Sequence of the first protein:
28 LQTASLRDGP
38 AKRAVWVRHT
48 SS

Sequence of the second protein:
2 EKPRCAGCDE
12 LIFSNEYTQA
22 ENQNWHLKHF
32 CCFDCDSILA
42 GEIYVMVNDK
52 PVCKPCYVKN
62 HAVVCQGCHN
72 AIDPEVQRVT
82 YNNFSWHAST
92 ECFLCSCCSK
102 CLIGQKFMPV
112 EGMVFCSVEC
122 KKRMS

These two protein chains interact to form a complex.

Residue-level contacts at the interface:
Residue Y45 in the second protein contacts residue R40 in the first protein (closest heavy-atom distance 3.7 Å).
Residue T81 in the second protein is in contact with residue R34 in the first protein (closest heavy-atom distance 3.3 Å).
Residue Q78 in the second protein is in contact with residue L33 in the first protein (closest heavy-atom distance 3.3 Å).
Residue E43 in the second protein contacts residue A41 in the first protein (closest heavy-atom distance 3.0 Å).
Residue V80 in the second protein is in contact with residue L33 in the first protein (closest heavy-atom distance 3.8 Å).
Residue A41 in the second protein is in contact with residue W43 in the first protein (closest heavy-atom distance 3.7 Å).
Residue G42 in the second protein contacts residue W43 in the first protein (closest heavy-atom distance 3.7 Å).
Residue F94 in the second protein contacts residue A31 in the first protein (closest heavy-atom distance 3.6 Å).
Residue E43 in the second protein contacts residue R40 in the first protein (closest heavy-atom distance 3.6 Å).
Residue Y18 in the second protein contacts residue W43 in the first protein (closest heavy-atom distance 3.9 Å).
Residue Q106 in the second protein interacts with residue A31 in the first protein (closest heavy-atom distance 3.1 Å).
Residue E17 in the second protein interacts with residue W43 in the first protein (closest heavy-atom distance 3.5 Å).
Residue R79 in the second protein is in contact with residue G36 in the first protein (closest heavy-atom distance 3.5 Å).
Residue Q106 in the second protein is in contact with residue T30 in the first protein (closest heavy-atom distance 3.8 Å).
Residue Q20 in the second protein is in contact with residue V42 in the first protein (closest heavy-atom distance 2.9 Å).
Residue Y45 in the second protein contacts residue A38 in the first protein (closest heavy-atom distance 3.5 Å).
Residue E17 in the second protein is in contact with residue V44 in the first protein (closest heavy-atom distance 3.2 Å).
Residue Y18 in the second protein interacts with residue V44 in the first protein (closest heavy-atom distance 2.9 Å).
Residue F108 in the second protein contacts residue Q29 in the first protein (closest heavy-atom distance 2.8 Å).
Residue I44 in the second protein contacts residue R40 in the first protein (closest heavy-atom distance 3.4 Å).
Residue L103 in the second protein is in contact with residue A31 in the first protein (closest heavy-atom distance 3.0 Å).
Residue Y18 in the second protein interacts with residue V42 in the first protein (closest heavy-atom distance 3.9 Å).
Residue A89 in the second protein is in contact with residue L33 in the first protein (closest heavy-atom distance 3.4 Å).
Residue E17 in the second protein contacts residue R45 in the first protein (closest heavy-atom distance 3.5 Å).
Residue P75 in the second protein is in contact with residue A38 in the first protein (closest heavy-atom distance 3.0 Å).
Residue F108 in the second protein contacts residue L28 in the first protein (closest heavy-atom distance 3.1 Å).
Residue Q20 in the second protein contacts residue A41 in the first protein (closest heavy-atom distance 3.8 Å).
Residue V119 in the second protein interacts with residue L28 in the first protein (closest heavy-atom distance 3.9 Å).
Residue G105 in the second protein interacts with residue A31 in the first protein (closest heavy-atom distance 3.4 Å).
Residue N16 in the second protein is in contact with residue H46 in the first protein (closest heavy-atom distance 3.8 Å).
Residue S118 in the second protein is in contact with residue L28 in the first protein (closest heavy-atom distance 3.7 Å).
Residue I44 in the second protein is in contact with residue A38 in the first protein (closest heavy-atom distance 3.9 Å).
Residue F108 in the second protein interacts with residue A31 in the first protein (closest heavy-atom distance 3.8 Å).
Residue I44 in the second protein interacts with residue K39 in the first protein (closest heavy-atom distance 3.5 Å).
Residue P75 in the second protein interacts with residue G36 in the first protein (closest heavy-atom distance 3.0 Å).
Residue V46 in the second protein interacts with residue P37 in the first protein (closest heavy-atom distance 3.7 Å).
Residue K107 in the second protein interacts with residue Q29 in the first protein (closest heavy-atom distance 3.0 Å).
Residue V77 in the second protein is in contact with residue G36 in the first protein (closest heavy-atom distance 3.4 Å).
Residue G42 in the second protein contacts residue A41 in the first protein (closest heavy-atom distance 2.7 Å).
Residue G42 in the second protein is in contact with residue R40 in the first protein (closest heavy-atom distance 2.7 Å).
Residue K107 in the second protein is in contact with residue T30 in the first protein (closest heavy-atom distance 3.5 Å).
Residue L28 in the second protein is in contact with residue W43 in the first protein (closest heavy-atom distance 3.5 Å).
Residue R79 in the second protein interacts with residue R34 in the first protein (closest heavy-atom distance 3.0 Å).
Residue R79 in the second protein interacts with residue L33 in the first protein (closest heavy-atom distance 3.8 Å).
Residue P110 in the second protein interacts with residue Q29 in the first protein (closest heavy-atom distance 3.6 Å).
Residue Q78 in the second protein interacts with residue D35 in the first protein (closest heavy-atom distance 3.0 Å).
Residue A41 in the second protein interacts with residue A41 in the first protein (closest heavy-atom distance 3.8 Å).
Residue K107 in the second protein is in contact with residue L28 in the first protein (closest heavy-atom distance 3.1 Å).
Residue Y45 in the second protein contacts residue K39 in the first protein (closest heavy-atom distance 3.0 Å).
Residue L40 in the second protein interacts with residue A41 in the first protein (closest heavy-atom distance 3.3 Å).
Residue Q78 in the second protein contacts residue R34 in the first protein (closest heavy-atom distance 3.2 Å).
Residue Q20 in the second protein interacts with residue V44 in the first protein (closest heavy-atom distance 3.6 Å).
Residue Y82 in the second protein contacts residue Q29 in the first protein (closest heavy-atom distance 3.5 Å).
Residue E22 in the second protein is in contact with residue K39 in the first protein (closest heavy-atom distance 3.7 Å).
Residue F108 in the second protein interacts with residue T30 in the first protein (closest heavy-atom distance 3.8 Å).
Residue Y45 in the second protein is in contact with residue A41 in the first protein (closest heavy-atom distance 3.5 Å).
Residue R79 in the second protein interacts with residue P37 in the first protein (closest heavy-atom distance 3.7 Å).
Residue M109 in the second protein contacts residue L28 in the first protein (closest heavy-atom distance 3.6 Å).
Residue T19 in the second protein is in contact with residue V42 in the first protein (closest heavy-atom distance 3.3 Å).
Residue P75 in the second protein interacts with residue P37 in the first protein (closest heavy-atom distance 3.3 Å).